Sequence of chain A:
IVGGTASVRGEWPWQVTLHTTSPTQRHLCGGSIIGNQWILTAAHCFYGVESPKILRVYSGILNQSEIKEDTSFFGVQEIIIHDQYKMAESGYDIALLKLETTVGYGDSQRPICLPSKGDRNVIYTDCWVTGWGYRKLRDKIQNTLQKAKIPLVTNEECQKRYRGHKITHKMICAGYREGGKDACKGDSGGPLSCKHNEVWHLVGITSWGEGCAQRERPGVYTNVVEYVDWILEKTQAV

Sequence of chain B:
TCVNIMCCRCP

Residue-level contacts at the interface:
Residue G209 in chain A interacts with residue I5 in chain B (closest heavy-atom distance 3.0 Å).
Residue G211 in chain A interacts with residue I5 in chain B (closest heavy-atom distance 3.0 Å).
Residue G211 in chain A contacts residue R9 in chain B (closest heavy-atom distance 3.7 Å).
Residue E89 in chain A is in contact with residue M6 in chain B (closest heavy-atom distance 3.3 Å).
Residue S207 in chain A is in contact with residue C10 in chain B (closest heavy-atom distance 3.2 Å).
Residue G219 in chain A is in contact with residue R9 in chain B (closest heavy-atom distance 3.4 Å).
Residue K185 in chain A contacts residue P11 in chain B (closest heavy-atom distance 3.4 Å).
Residue E210 in chain A is in contact with residue I5 in chain B (closest heavy-atom distance 3.5 Å).
Residue E89 in chain A is in contact with residue N4 in chain B (closest heavy-atom distance 2.7 Å).
Residue P218 in chain A is in contact with residue R9 in chain B (closest heavy-atom distance 4.9 Å).
Residue W208 in chain A interacts with residue M6 in chain B (closest heavy-atom distance 3.3 Å).
Residue D187 in chain A contacts residue R9 in chain B (closest heavy-atom distance 4.1 Å).
Residue Y221 in chain A interacts with residue R9 in chain B (closest heavy-atom distance 4.4 Å).
Residue K185 in chain A interacts with residue R9 in chain B (closest heavy-atom distance 3.4 Å).
Residue S188 in chain A is in contact with residue R9 in chain B (closest heavy-atom distance 3.3 Å).
Residue G186 in chain A contacts residue R9 in chain B (closest heavy-atom distance 3.3 Å).
Residue C45 in chain A contacts residue P11 in chain B (closest heavy-atom distance 4.5 Å).
Residue G209 in chain A contacts residue C8 in chain B (closest heavy-atom distance 4.5 Å).
Residue E210 in chain A is in contact with residue M6 in chain B (closest heavy-atom distance 3.7 Å).
Residue C184 in chain A contacts residue R9 in chain B (closest heavy-atom distance 3.3 Å).
Residue T206 in chain A is in contact with residue R9 in chain B (closest heavy-atom distance 4.2 Å).
Residue E89 in chain A contacts residue C7 in chain B (closest heavy-atom distance 4.5 Å).
Residue H165 in chain A contacts residue M6 in chain B (closest heavy-atom distance 3.7 Å).
Residue R26 in chain A contacts residue P11 in chain B (closest heavy-atom distance 4.6 Å).
Residue M87 in chain A interacts with residue N4 in chain B (closest heavy-atom distance 4.1 Å).
Residue W208 in chain A is in contact with residue R9 in chain B (closest heavy-atom distance 3.3 Å).
Residue S207 in chain A is in contact with residue R9 in chain B (closest heavy-atom distance 4.2 Å).
Residue A183 in chain A contacts residue R9 in chain B (closest heavy-atom distance 4.2 Å).
Residue K185 in chain A is in contact with residue T1 in chain B (closest heavy-atom distance 4.4 Å).
Residue K185 in chain A is in contact with residue C10 in chain B (closest heavy-atom distance 3.5 Å).
Residue H44 in chain A is in contact with residue P11 in chain B (closest heavy-atom distance 3.6 Å).
Residue E210 in chain A is in contact with residue R9 in chain B (closest heavy-atom distance 4.6 Å).
Residue C212 in chain A contacts residue R9 in chain B (closest heavy-atom distance 4.3 Å).
Residue G211 in chain A contacts residue C8 in chain B (closest heavy-atom distance 3.9 Å).
Residue K185 in chain A interacts with residue C7 in chain B (closest heavy-atom distance 4.7 Å).
Residue D182 in chain A interacts with residue R9 in chain B (closest heavy-atom distance 2.6 Å).
Residue L28 in chain A contacts residue P11 in chain B (closest heavy-atom distance 4.0 Å).
Residue G209 in chain A is in contact with residue C7 in chain B (closest heavy-atom distance 4.3 Å).
Residue L137 in chain A is in contact with residue C8 in chain B (closest heavy-atom distance 3.8 Å).
Residue V220 in chain A interacts with residue R9 in chain B (closest heavy-atom distance 4.0 Å).
Residue G209 in chain A interacts with residue M6 in chain B (closest heavy-atom distance 3.1 Å).
Residue G211 in chain A interacts with residue M6 in chain B (closest heavy-atom distance 4.9 Å).
Residue A213 in chain A is in contact with residue R9 in chain B (closest heavy-atom distance 4.8 Å).
Residue C212 in chain A contacts residue C8 in chain B (closest heavy-atom distance 4.0 Å).
Residue C184 in chain A is in contact with residue C8 in chain B (closest heavy-atom distance 4.5 Å).
Residue S188 in chain A is in contact with residue P11 in chain B (closest heavy-atom distance 3.5 Å).
Residue K185 in chain A is in contact with residue C8 in chain B (closest heavy-atom distance 3.1 Å).
Residue Y162 in chain A is in contact with residue M6 in chain B (closest heavy-atom distance 3.8 Å).
Residue H44 in chain A contacts residue C10 in chain B (closest heavy-atom distance 3.8 Å).
Residue S188 in chain A contacts residue C10 in chain B (closest heavy-atom distance 3.4 Å).
Residue G186 in chain A contacts residue C10 in chain B (closest heavy-atom distance 4.7 Å).
Residue C29 in chain A is in contact with residue P11 in chain B (closest heavy-atom distance 3.9 Å).
Residue W208 in chain A interacts with residue C10 in chain B (closest heavy-atom distance 4.6 Å).
Residue G209 in chain A is in contact with residue R9 in chain B (closest heavy-atom distance 3.3 Å).

These two protein chains interact to form a complex.